Sequence of protein 1:
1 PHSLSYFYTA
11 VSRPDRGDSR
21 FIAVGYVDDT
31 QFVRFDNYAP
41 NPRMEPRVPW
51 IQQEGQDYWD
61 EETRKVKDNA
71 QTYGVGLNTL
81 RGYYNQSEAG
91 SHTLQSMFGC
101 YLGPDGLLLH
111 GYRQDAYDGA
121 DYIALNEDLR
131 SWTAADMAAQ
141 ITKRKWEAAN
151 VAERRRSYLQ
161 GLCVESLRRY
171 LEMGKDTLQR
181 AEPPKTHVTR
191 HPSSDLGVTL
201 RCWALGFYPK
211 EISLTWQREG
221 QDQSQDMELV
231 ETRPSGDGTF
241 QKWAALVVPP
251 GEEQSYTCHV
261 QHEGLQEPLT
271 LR

Contacts between the two chains:
Residue W146 in protein 1 is in contact with residue S8 in protein 2 (closest heavy-atom distance 2.8 Å).
Residue K65 in protein 1 is in contact with residue D3 in protein 2 (closest heavy-atom distance 4.6 Å).
Residue Y8 in protein 1 interacts with residue S2 in protein 2 (closest heavy-atom distance 4.1 Å).
Residue K145 in protein 1 is in contact with residue S8 in protein 2 (closest heavy-atom distance 3.9 Å).
Residue L80 in protein 1 interacts with residue W9 in protein 2 (closest heavy-atom distance 4.1 Å).
Residue K145 in protein 1 interacts with residue W9 in protein 2 (closest heavy-atom distance 2.9 Å).
Residue Y8 in protein 1 contacts residue D3 in protein 2 (closest heavy-atom distance 4.3 Å).
Residue Y158 in protein 1 contacts residue S2 in protein 2 (closest heavy-atom distance 3.6 Å).
Residue R154 in protein 1 interacts with residue T4 in protein 2 (closest heavy-atom distance 3.0 Å).
Residue L162 in protein 1 contacts residue S2 in protein 2 (closest heavy-atom distance 3.7 Å).
Residue Y73 in protein 1 interacts with residue V5 in protein 2 (closest heavy-atom distance 3.8 Å).
Residue K65 in protein 1 interacts with residue S2 in protein 2 (closest heavy-atom distance 3.7 Å).
Residue R169 in protein 1 interacts with residue E1 in protein 2 (closest heavy-atom distance 2.8 Å).
Residue Y8 in protein 1 interacts with residue V5 in protein 2 (closest heavy-atom distance 4.5 Å).
Residue W146 in protein 1 is in contact with residue W7 in protein 2 (closest heavy-atom distance 3.8 Å).
Residue N69 in protein 1 interacts with residue T4 in protein 2 (closest heavy-atom distance 3.7 Å).
Residue V151 in protein 1 interacts with residue W7 in protein 2 (closest heavy-atom distance 3.9 Å).
Residue Y58 in protein 1 interacts with residue E1 in protein 2 (closest heavy-atom distance 3.6 Å).
Residue R154 in protein 1 interacts with residue D3 in protein 2 (closest heavy-atom distance 4.8 Å).
Residue E62 in protein 1 is in contact with residue S2 in protein 2 (closest heavy-atom distance 2.4 Å).
Residue L94 in protein 1 interacts with residue W9 in protein 2 (closest heavy-atom distance 4.0 Å).
Residue L162 in protein 1 contacts residue E1 in protein 2 (closest heavy-atom distance 3.6 Å).
Residue R155 in protein 1 is in contact with residue D3 in protein 2 (closest heavy-atom distance 2.8 Å).
Residue V66 in protein 1 interacts with residue S2 in protein 2 (closest heavy-atom distance 4.8 Å).
Residue R155 in protein 1 interacts with residue T4 in protein 2 (closest heavy-atom distance 3.1 Å).
Residue Y83 in protein 1 interacts with residue W9 in protein 2 (closest heavy-atom distance 3.0 Å).
Residue Y122 in protein 1 is in contact with residue W9 in protein 2 (closest heavy-atom distance 3.9 Å).
Residue T142 in protein 1 contacts residue W9 in protein 2 (closest heavy-atom distance 3.3 Å).
Residue N69 in protein 1 interacts with residue D3 in protein 2 (closest heavy-atom distance 3.0 Å).
Residue K65 in protein 1 interacts with residue E1 in protein 2 (closest heavy-atom distance 4.6 Å).
Residue T79 in protein 1 interacts with residue W9 in protein 2 (closest heavy-atom distance 3.6 Å).
Residue K145 in protein 1 is in contact with residue W7 in protein 2 (closest heavy-atom distance 4.1 Å).
Residue Y73 in protein 1 is in contact with residue W9 in protein 2 (closest heavy-atom distance 3.6 Å).
Residue Y158 in protein 1 contacts residue E1 in protein 2 (closest heavy-atom distance 2.6 Å).
Residue E62 in protein 1 is in contact with residue E1 in protein 2 (closest heavy-atom distance 3.3 Å).
Residue W146 in protein 1 interacts with residue W9 in protein 2 (closest heavy-atom distance 3.7 Å).
Residue T79 in protein 1 interacts with residue S8 in protein 2 (closest heavy-atom distance 4.0 Å).
Residue N69 in protein 1 interacts with residue S2 in protein 2 (closest heavy-atom distance 4.6 Å).
Residue R113 in protein 1 contacts residue V5 in protein 2 (closest heavy-atom distance 4.0 Å).
Residue M44 in protein 1 contacts residue S2 in protein 2 (closest heavy-atom distance 3.7 Å).
Residue T72 in protein 1 is in contact with residue W7 in protein 2 (closest heavy-atom distance 4.0 Å).
Residue R155 in protein 1 is in contact with residue V5 in protein 2 (closest heavy-atom distance 4.5 Å).
Residue N69 in protein 1 is in contact with residue V5 in protein 2 (closest heavy-atom distance 2.8 Å).
Residue K65 in protein 1 contacts residue T4 in protein 2 (closest heavy-atom distance 3.3 Å).
Residue Y6 in protein 1 contacts residue S2 in protein 2 (closest heavy-atom distance 3.9 Å).
Residue D115 in protein 1 contacts residue W9 in protein 2 (closest heavy-atom distance 2.9 Å).
Residue Y158 in protein 1 interacts with residue D3 in protein 2 (closest heavy-atom distance 3.4 Å).
Residue F98 in protein 1 contacts residue D3 in protein 2 (closest heavy-atom distance 3.7 Å).
Residue S96 in protein 1 interacts with residue W9 in protein 2 (closest heavy-atom distance 4.5 Å).
Residue Y6 in protein 1 is in contact with residue E1 in protein 2 (closest heavy-atom distance 2.9 Å).
Residue T72 in protein 1 is in contact with residue G6 in protein 2 (closest heavy-atom distance 3.5 Å).
Residue L4 in protein 1 contacts residue E1 in protein 2 (closest heavy-atom distance 3.9 Å).
Residue G76 in protein 1 contacts residue W9 in protein 2 (closest heavy-atom distance 3.5 Å).
Residue Y170 in protein 1 contacts residue E1 in protein 2 (closest heavy-atom distance 2.7 Å).
Residue D68 in protein 1 contacts residue V5 in protein 2 (closest heavy-atom distance 4.4 Å).
Residue T72 in protein 1 interacts with residue W9 in protein 2 (closest heavy-atom distance 3.6 Å).
Residue S166 in protein 1 interacts with residue E1 in protein 2 (closest heavy-atom distance 3.2 Å).
Residue T72 in protein 1 interacts with residue V5 in protein 2 (closest heavy-atom distance 2.8 Å).
Residue A149 in protein 1 interacts with residue W7 in protein 2 (closest heavy-atom distance 3.6 Å).
Residue R113 in protein 1 interacts with residue W9 in protein 2 (closest heavy-atom distance 3.8 Å).

Sequence of protein 2:
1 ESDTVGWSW

This data describes a binding interaction between two proteins.